The following describes two proteins that form a bound complex.

Interface contacts:
Residue R44 in chain A contacts residue L17 in chain B (closest heavy-atom distance 4.5 Å).
Residue R83 in chain A interacts with residue I15 in chain B (closest heavy-atom distance 4.4 Å).
Residue Y139 in chain A interacts with residue V19 in chain B (closest heavy-atom distance 4.8 Å).
Residue Y45 in chain A interacts with residue L17 in chain B (closest heavy-atom distance 4.3 Å).
Residue A48 in chain A is in contact with residue L11 in chain B (closest heavy-atom distance 4.2 Å).
Residue R83 in chain A contacts residue E13 in chain B (closest heavy-atom distance 3.6 Å).
Residue R76 in chain A interacts with residue E9 in chain B (closest heavy-atom distance 3.4 Å).
Residue Y139 in chain A interacts with residue K18 in chain B (closest heavy-atom distance 3.6 Å).
Residue L74 in chain A is in contact with residue G12 in chain B (closest heavy-atom distance 3.8 Å).
Residue L52 in chain A interacts with residue L11 in chain B (closest heavy-atom distance 4.2 Å).
Residue D77 in chain A contacts residue E9 in chain B (closest heavy-atom distance 2.8 Å).
Residue E40 in chain A is in contact with residue K18 in chain B (closest heavy-atom distance 2.8 Å).
Residue N80 in chain A interacts with residue G12 in chain B (closest heavy-atom distance 5.0 Å).
Residue L52 in chain A contacts residue W8 in chain B (closest heavy-atom distance 3.5 Å).
Residue Y45 in chain A is in contact with residue L11 in chain B (closest heavy-atom distance 3.9 Å).
Residue F41 in chain A contacts residue L17 in chain B (closest heavy-atom distance 3.6 Å).
Residue E137 in chain A is in contact with residue F20 in chain B (closest heavy-atom distance 3.9 Å).
Residue Y45 in chain A is in contact with residue R16 in chain B (closest heavy-atom distance 3.0 Å).
Residue V85 in chain A is in contact with residue L17 in chain B (closest heavy-atom distance 3.9 Å).
Residue F49 in chain A is in contact with residue L11 in chain B (closest heavy-atom distance 4.5 Å).
Residue Y139 in chain A interacts with residue L17 in chain B (closest heavy-atom distance 4.0 Å).
Residue A37 in chain A contacts residue L17 in chain B (closest heavy-atom distance 3.9 Å).
Residue G82 in chain A interacts with residue L17 in chain B (closest heavy-atom distance 4.9 Å).
Residue R44 in chain A interacts with residue R16 in chain B (closest heavy-atom distance 3.3 Å).
Residue E73 in chain A contacts residue D7 in chain B (closest heavy-atom distance 3.5 Å).
Residue L138 in chain A contacts residue V19 in chain B (closest heavy-atom distance 3.5 Å).
Residue A86 in chain A interacts with residue I15 in chain B (closest heavy-atom distance 3.4 Å).
Residue F90 in chain A contacts residue W8 in chain B (closest heavy-atom distance 3.9 Å).
Residue L74 in chain A is in contact with residue W8 in chain B (closest heavy-atom distance 3.9 Å).
Residue L52 in chain A contacts residue D7 in chain B (closest heavy-atom distance 3.2 Å).
Residue E40 in chain A contacts residue L17 in chain B (closest heavy-atom distance 3.5 Å).
Residue D77 in chain A contacts residue E13 in chain B (closest heavy-atom distance 3.0 Å).
Residue Y45 in chain A contacts residue E14 in chain B (closest heavy-atom distance 3.5 Å).
Residue E40 in chain A interacts with residue R16 in chain B (closest heavy-atom distance 4.9 Å).
Residue L138 in chain A contacts residue K18 in chain B (closest heavy-atom distance 4.2 Å).
Residue V70 in chain A is in contact with residue W8 in chain B (closest heavy-atom distance 3.5 Å).
Residue R83 in chain A is in contact with residue G12 in chain B (closest heavy-atom distance 2.9 Å).
Residue L138 in chain A is in contact with residue F20 in chain B (closest heavy-atom distance 2.9 Å).
Residue R44 in chain A interacts with residue K18 in chain B (closest heavy-atom distance 3.2 Å).
Residue Y45 in chain A contacts residue I15 in chain B (closest heavy-atom distance 3.6 Å).
Residue L74 in chain A contacts residue I15 in chain B (closest heavy-atom distance 4.6 Å).
Residue G82 in chain A is in contact with residue I15 in chain B (closest heavy-atom distance 3.6 Å).
Residue F41 in chain A contacts residue I15 in chain B (closest heavy-atom distance 3.6 Å).
Residue E73 in chain A interacts with residue E9 in chain B (closest heavy-atom distance 3.4 Å).
Residue L74 in chain A is in contact with residue E9 in chain B (closest heavy-atom distance 4.5 Å).
Residue T53 in chain A contacts residue W8 in chain B (closest heavy-atom distance 4.3 Å).
Residue E73 in chain A is in contact with residue K6 in chain B (closest heavy-atom distance 2.6 Å).
Residue F49 in chain A interacts with residue W8 in chain B (closest heavy-atom distance 3.8 Å).
Residue N80 in chain A contacts residue I15 in chain B (closest heavy-atom distance 4.7 Å).
Residue E73 in chain A contacts residue W8 in chain B (closest heavy-atom distance 3.2 Å).
Residue F41 in chain A contacts residue L11 in chain B (closest heavy-atom distance 4.2 Å).

Sequence of chain A:
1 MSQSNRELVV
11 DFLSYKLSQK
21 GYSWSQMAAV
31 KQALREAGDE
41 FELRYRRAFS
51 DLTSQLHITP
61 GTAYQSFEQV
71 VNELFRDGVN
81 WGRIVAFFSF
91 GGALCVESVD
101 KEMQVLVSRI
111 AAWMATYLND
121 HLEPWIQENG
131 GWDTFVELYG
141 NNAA

Sequence of chain B:
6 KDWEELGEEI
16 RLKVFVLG